Sequence of protein 2:
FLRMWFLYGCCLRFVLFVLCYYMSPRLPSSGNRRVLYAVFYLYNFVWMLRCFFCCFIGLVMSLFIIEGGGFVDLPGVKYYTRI

Residue-level contacts at the interface:
Residue G501 in protein 1 interacts with residue Y10 in protein 2 (closest heavy-atom distance 3.3 Å).
Residue A500 in protein 1 interacts with residue Y45 in protein 2 (closest heavy-atom distance 4.2 Å).
Residue A495 in protein 1 contacts residue Y43 in protein 2 (closest heavy-atom distance 4.1 Å).
Residue L516 in protein 1 is in contact with residue L61 in protein 2 (closest heavy-atom distance 3.9 Å).
Residue I508 in protein 1 contacts residue F16 in protein 2 (closest heavy-atom distance 3.8 Å).
Residue D505 in protein 1 is in contact with residue L14 in protein 2 (closest heavy-atom distance 4.2 Å).
Residue N513 in protein 1 interacts with residue L61 in protein 2 (closest heavy-atom distance 3.8 Å).
Residue N525 in protein 1 contacts residue L61 in protein 2 (closest heavy-atom distance 4.2 Å).
Residue F545 in protein 1 contacts residue I59 in protein 2 (closest heavy-atom distance 3.5 Å).
Residue F480 in protein 1 is in contact with residue L65 in protein 2 (closest heavy-atom distance 3.6 Å).
Residue M541 in protein 1 is in contact with residue F55 in protein 2 (closest heavy-atom distance 3.6 Å).
Residue M541 in protein 1 is in contact with residue I59 in protein 2 (closest heavy-atom distance 3.6 Å).
Residue M541 in protein 1 is in contact with residue R36 in protein 2 (closest heavy-atom distance 3.4 Å).
Residue M541 in protein 1 interacts with residue C22 in protein 2 (closest heavy-atom distance 4.2 Å).
Residue R478 in protein 1 contacts residue V62 in protein 2 (closest heavy-atom distance 3.3 Å).
Residue G496 in protein 1 is in contact with residue F16 in protein 2 (closest heavy-atom distance 4.1 Å).
Residue A500 in protein 1 is in contact with residue Y10 in protein 2 (closest heavy-atom distance 3.2 Å).
Residue L516 in protein 1 is in contact with residue V62 in protein 2 (closest heavy-atom distance 4.1 Å).
Residue N525 in protein 1 interacts with residue I59 in protein 2 (closest heavy-atom distance 3.5 Å).
Residue Y517 in protein 1 is in contact with residue L61 in protein 2 (closest heavy-atom distance 3.9 Å).
Residue Q510 in protein 1 is in contact with residue L14 in protein 2 (closest heavy-atom distance 3.5 Å).
Residue E497 in protein 1 is in contact with residue L44 in protein 2 (closest heavy-atom distance 3.3 Å).
Residue I508 in protein 1 contacts residue L14 in protein 2 (closest heavy-atom distance 3.3 Å).
Residue E497 in protein 1 contacts residue Y45 in protein 2 (closest heavy-atom distance 3.0 Å).
Residue A499 in protein 1 is in contact with residue R15 in protein 2 (closest heavy-atom distance 2.3 Å).
Residue D542 in protein 1 interacts with residue F19 in protein 2 (closest heavy-atom distance 3.8 Å).
Residue F480 in protein 1 interacts with residue L18 in protein 2 (closest heavy-atom distance 3.6 Å).
Residue L509 in protein 1 contacts residue F16 in protein 2 (closest heavy-atom distance 3.9 Å).
Residue G501 in protein 1 contacts residue C12 in protein 2 (closest heavy-atom distance 3.2 Å).
Residue D505 in protein 1 is in contact with residue C13 in protein 2 (closest heavy-atom distance 3.2 Å).
Residue G496 in protein 1 interacts with residue R15 in protein 2 (closest heavy-atom distance 3.0 Å).
Residue D542 in protein 1 is in contact with residue C22 in protein 2 (closest heavy-atom distance 3.1 Å).
Residue M498 in protein 1 interacts with residue L44 in protein 2 (closest heavy-atom distance 4.2 Å).
Residue N524 in protein 1 is in contact with residue I59 in protein 2 (closest heavy-atom distance 3.8 Å).
Residue G496 in protein 1 is in contact with residue Y43 in protein 2 (closest heavy-atom distance 4.1 Å).
Residue Q520 in protein 1 interacts with residue L61 in protein 2 (closest heavy-atom distance 3.2 Å).
Residue M498 in protein 1 contacts residue Y45 in protein 2 (closest heavy-atom distance 3.1 Å).
Residue N525 in protein 1 interacts with residue V62 in protein 2 (closest heavy-atom distance 4.0 Å).
Residue F480 in protein 1 interacts with residue F16 in protein 2 (closest heavy-atom distance 3.5 Å).
Residue N524 in protein 1 is in contact with residue G60 in protein 2 (closest heavy-atom distance 3.0 Å).
Residue D505 in protein 1 contacts residue C12 in protein 2 (closest heavy-atom distance 3.3 Å).
Residue P481 in protein 1 is in contact with residue L65 in protein 2 (closest heavy-atom distance 3.6 Å).
Residue G526 in protein 1 interacts with residue I59 in protein 2 (closest heavy-atom distance 3.5 Å).
Residue N513 in protein 1 interacts with residue L65 in protein 2 (closest heavy-atom distance 3.7 Å).
Residue T504 in protein 1 contacts residue C12 in protein 2 (closest heavy-atom distance 3.4 Å).
Residue E497 in protein 1 contacts residue Y43 in protein 2 (closest heavy-atom distance 3.6 Å).
Residue N513 in protein 1 interacts with residue M63 in protein 2 (closest heavy-atom distance 4.1 Å).
Residue I508 in protein 1 is in contact with residue C12 in protein 2 (closest heavy-atom distance 4.3 Å).
Residue N524 in protein 1 interacts with residue L61 in protein 2 (closest heavy-atom distance 3.5 Å).
Residue G501 in protein 1 contacts residue G11 in protein 2 (closest heavy-atom distance 3.5 Å).
Residue G496 in protein 1 is in contact with residue L44 in protein 2 (closest heavy-atom distance 3.4 Å).
Residue L509 in protein 1 contacts residue I67 in protein 2 (closest heavy-atom distance 3.9 Å).
Residue Q520 in protein 1 contacts residue V62 in protein 2 (closest heavy-atom distance 2.7 Å).
Residue A499 in protein 1 is in contact with residue C12 in protein 2 (closest heavy-atom distance 3.6 Å).
Residue N525 in protein 1 contacts residue G60 in protein 2 (closest heavy-atom distance 2.5 Å).
Residue M541 in protein 1 is in contact with residue Y24 in protein 2 (closest heavy-atom distance 2.7 Å).
Residue A500 in protein 1 is in contact with residue C12 in protein 2 (closest heavy-atom distance 3.8 Å).
Residue A500 in protein 1 interacts with residue R15 in protein 2 (closest heavy-atom distance 4.3 Å).
Residue A495 in protein 1 is in contact with residue F16 in protein 2 (closest heavy-atom distance 3.8 Å).
Residue A499 in protein 1 interacts with residue L44 in protein 2 (closest heavy-atom distance 3.6 Å).

This data describes a binding interaction between two proteins.

Sequence of protein 1:
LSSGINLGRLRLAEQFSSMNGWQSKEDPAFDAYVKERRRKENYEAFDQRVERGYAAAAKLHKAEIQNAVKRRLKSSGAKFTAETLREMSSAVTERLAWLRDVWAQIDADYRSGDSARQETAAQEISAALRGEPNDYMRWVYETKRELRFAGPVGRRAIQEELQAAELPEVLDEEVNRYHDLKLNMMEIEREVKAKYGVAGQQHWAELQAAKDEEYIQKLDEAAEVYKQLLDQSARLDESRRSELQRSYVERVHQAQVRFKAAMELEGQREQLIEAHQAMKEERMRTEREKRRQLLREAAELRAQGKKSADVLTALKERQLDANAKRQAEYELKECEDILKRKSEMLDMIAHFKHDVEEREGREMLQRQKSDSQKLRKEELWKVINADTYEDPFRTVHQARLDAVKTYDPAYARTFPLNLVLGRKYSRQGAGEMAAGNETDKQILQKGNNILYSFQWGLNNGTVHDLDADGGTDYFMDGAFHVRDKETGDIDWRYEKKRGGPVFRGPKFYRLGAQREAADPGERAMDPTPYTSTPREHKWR